Sequence of chain A:
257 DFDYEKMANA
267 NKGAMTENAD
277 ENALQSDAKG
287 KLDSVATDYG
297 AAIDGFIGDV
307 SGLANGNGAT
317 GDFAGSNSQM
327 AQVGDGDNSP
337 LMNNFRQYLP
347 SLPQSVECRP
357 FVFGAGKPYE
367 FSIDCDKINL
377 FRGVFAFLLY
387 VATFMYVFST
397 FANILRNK

Sequence of chain B:
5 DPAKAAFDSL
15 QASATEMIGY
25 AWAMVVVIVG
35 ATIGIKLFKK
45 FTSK

Residue-level contacts at the interface:
Residue I369 in chain A is in contact with residue M28 in chain B (closest heavy-atom distance 3.9 Å).
Residue Y365 in chain A is in contact with residue E20 in chain B (closest heavy-atom distance 4.5 Å).
Residue G360 in chain A interacts with residue Y24 in chain B (closest heavy-atom distance 4.2 Å).
Residue A361 in chain A is in contact with residue Y24 in chain B (closest heavy-atom distance 4.1 Å).
Residue A388 in chain A interacts with residue T46 in chain B (closest heavy-atom distance 3.2 Å).
Residue L348 in chain A interacts with residue F42 in chain B (closest heavy-atom distance 4.3 Å).
Residue F359 in chain A is in contact with residue Y24 in chain B (closest heavy-atom distance 3.7 Å).
Residue Y365 in chain A is in contact with residue M21 in chain B (closest heavy-atom distance 3.7 Å).
Residue F359 in chain A is in contact with residue M21 in chain B (closest heavy-atom distance 4.6 Å).
Residue L385 in chain A contacts residue T46 in chain B (closest heavy-atom distance 3.7 Å).
Residue F359 in chain A contacts residue M28 in chain B (closest heavy-atom distance 4.2 Å).
Residue L348 in chain A contacts residue L41 in chain B (closest heavy-atom distance 4.9 Å).
Residue Y365 in chain A is in contact with residue Y24 in chain B (closest heavy-atom distance 3.8 Å).
Residue L385 in chain A is in contact with residue F42 in chain B (closest heavy-atom distance 4.3 Å).
Residue F377 in chain A contacts residue I39 in chain B (closest heavy-atom distance 3.7 Å).
Residue F359 in chain A contacts residue A25 in chain B (closest heavy-atom distance 4.0 Å).
Residue T389 in chain A interacts with residue T46 in chain B (closest heavy-atom distance 3.6 Å).
Residue Y392 in chain A is in contact with residue T46 in chain B (closest heavy-atom distance 4.7 Å).
Residue F357 in chain A contacts residue A27 in chain B (closest heavy-atom distance 4.3 Å).
Residue F357 in chain A contacts residue V31 in chain B (closest heavy-atom distance 3.9 Å).
Residue F381 in chain A interacts with residue I39 in chain B (closest heavy-atom distance 3.8 Å).
Residue K363 in chain A interacts with residue E20 in chain B (closest heavy-atom distance 3.1 Å).
Residue F367 in chain A contacts residue M28 in chain B (closest heavy-atom distance 3.9 Å).
Residue F357 in chain A is in contact with residue M28 in chain B (closest heavy-atom distance 3.7 Å).
Residue K363 in chain A is in contact with residue Y24 in chain B (closest heavy-atom distance 3.2 Å).
Residue L385 in chain A interacts with residue K43 in chain B (closest heavy-atom distance 4.6 Å).
Residue L348 in chain A is in contact with residue F45 in chain B (closest heavy-atom distance 4.4 Å).
Residue F381 in chain A contacts residue F42 in chain B (closest heavy-atom distance 4.5 Å).

This data describes a binding interaction between two proteins.